Sequence of protein 1:
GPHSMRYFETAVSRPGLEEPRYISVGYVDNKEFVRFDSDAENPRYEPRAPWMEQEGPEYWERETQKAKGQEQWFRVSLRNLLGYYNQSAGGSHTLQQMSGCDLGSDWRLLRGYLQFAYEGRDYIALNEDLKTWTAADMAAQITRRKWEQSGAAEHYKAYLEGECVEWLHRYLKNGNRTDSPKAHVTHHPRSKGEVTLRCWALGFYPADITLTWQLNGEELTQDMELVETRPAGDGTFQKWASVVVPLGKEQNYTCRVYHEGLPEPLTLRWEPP

Residue-level contacts at the interface:
Residue Q97 in protein 1 contacts residue N5 in protein 2 (closest heavy-atom distance 2.8 Å).
Residue L81 in protein 1 is in contact with residue V10 in protein 2 (closest heavy-atom distance 3.7 Å).
Residue W73 in protein 1 is in contact with residue Y9 in protein 2 (closest heavy-atom distance 3.7 Å).
Residue H155 in protein 1 interacts with residue N5 in protein 2 (closest heavy-atom distance 3.7 Å).
Residue Q70 in protein 1 interacts with residue E4 in protein 2 (closest heavy-atom distance 3.6 Å).
Residue W73 in protein 1 interacts with residue A8 in protein 2 (closest heavy-atom distance 3.2 Å).
Residue Y123 in protein 1 is in contact with residue V10 in protein 2 (closest heavy-atom distance 3.6 Å).
Residue K146 in protein 1 interacts with residue Y9 in protein 2 (closest heavy-atom distance 3.2 Å).
Residue W73 in protein 1 interacts with residue N5 in protein 2 (closest heavy-atom distance 3.3 Å).
Residue L114 in protein 1 contacts residue L3 in protein 2 (closest heavy-atom distance 4.0 Å).
Residue Y59 in protein 1 contacts residue S1 in protein 2 (closest heavy-atom distance 4.2 Å).
Residue S99 in protein 1 is in contact with residue L3 in protein 2 (closest heavy-atom distance 3.8 Å).
Residue Y7 in protein 1 contacts residue S2 in protein 2 (closest heavy-atom distance 3.4 Å).
Residue M5 in protein 1 contacts residue S1 in protein 2 (closest heavy-atom distance 3.8 Å).
Residue E163 in protein 1 contacts residue S2 in protein 2 (closest heavy-atom distance 4.4 Å).
Residue H155 in protein 1 is in contact with residue L3 in protein 2 (closest heavy-atom distance 4.1 Å).
Residue W147 in protein 1 interacts with residue V10 in protein 2 (closest heavy-atom distance 4.0 Å).
Residue H155 in protein 1 is in contact with residue F6 in protein 2 (closest heavy-atom distance 3.5 Å).
Residue Q72 in protein 1 interacts with residue Y9 in protein 2 (closest heavy-atom distance 4.4 Å).
Residue Q70 in protein 1 is in contact with residue N5 in protein 2 (closest heavy-atom distance 2.8 Å).
Residue S150 in protein 1 interacts with residue A8 in protein 2 (closest heavy-atom distance 3.7 Å).
Residue Y7 in protein 1 interacts with residue S1 in protein 2 (closest heavy-atom distance 3.1 Å).
Residue H155 in protein 1 interacts with residue E4 in protein 2 (closest heavy-atom distance 2.9 Å).
Residue F74 in protein 1 interacts with residue N5 in protein 2 (closest heavy-atom distance 4.3 Å).
Residue Q97 in protein 1 interacts with residue L3 in protein 2 (closest heavy-atom distance 3.6 Å).
Residue N80 in protein 1 interacts with residue Y9 in protein 2 (closest heavy-atom distance 3.8 Å).
Residue Y45 in protein 1 contacts residue S2 in protein 2 (closest heavy-atom distance 3.7 Å).
Residue S77 in protein 1 contacts residue V10 in protein 2 (closest heavy-atom distance 3.2 Å).
Residue K146 in protein 1 interacts with residue V10 in protein 2 (closest heavy-atom distance 2.9 Å).
Residue E163 in protein 1 interacts with residue S1 in protein 2 (closest heavy-atom distance 2.6 Å).
Residue Y159 in protein 1 is in contact with residue L3 in protein 2 (closest heavy-atom distance 3.5 Å).
Residue K66 in protein 1 interacts with residue S2 in protein 2 (closest heavy-atom distance 3.0 Å).
Residue G151 in protein 1 contacts residue F6 in protein 2 (closest heavy-atom distance 4.6 Å).
Residue E63 in protein 1 interacts with residue S2 in protein 2 (closest heavy-atom distance 2.8 Å).
Residue W147 in protein 1 is in contact with residue A8 in protein 2 (closest heavy-atom distance 3.5 Å).
Residue W147 in protein 1 interacts with residue Y9 in protein 2 (closest heavy-atom distance 2.9 Å).
Residue L95 in protein 1 contacts residue V10 in protein 2 (closest heavy-atom distance 4.4 Å).
Residue Y84 in protein 1 is in contact with residue V10 in protein 2 (closest heavy-atom distance 2.8 Å).
Residue Y156 in protein 1 is in contact with residue N5 in protein 2 (closest heavy-atom distance 3.5 Å).
Residue Y156 in protein 1 contacts residue L3 in protein 2 (closest heavy-atom distance 3.8 Å).
Residue T143 in protein 1 is in contact with residue V10 in protein 2 (closest heavy-atom distance 2.6 Å).
Residue G69 in protein 1 contacts residue E4 in protein 2 (closest heavy-atom distance 3.6 Å).
Residue Y156 in protein 1 contacts residue F6 in protein 2 (closest heavy-atom distance 3.1 Å).
Residue E63 in protein 1 contacts residue S1 in protein 2 (closest heavy-atom distance 3.5 Å).
Residue W73 in protein 1 contacts residue F6 in protein 2 (closest heavy-atom distance 2.9 Å).
Residue W167 in protein 1 contacts residue S1 in protein 2 (closest heavy-atom distance 3.4 Å).
Residue S150 in protein 1 contacts residue F6 in protein 2 (closest heavy-atom distance 3.4 Å).
Residue K66 in protein 1 is in contact with residue E4 in protein 2 (closest heavy-atom distance 3.6 Å).
Residue V76 in protein 1 contacts residue Y9 in protein 2 (closest heavy-atom distance 3.6 Å).
Residue A152 in protein 1 interacts with residue F6 in protein 2 (closest heavy-atom distance 3.4 Å).
Residue S77 in protein 1 contacts residue Y9 in protein 2 (closest heavy-atom distance 3.5 Å).
Residue F116 in protein 1 is in contact with residue N5 in protein 2 (closest heavy-atom distance 4.2 Å).
Residue N80 in protein 1 is in contact with residue V10 in protein 2 (closest heavy-atom distance 2.8 Å).
Residue Y159 in protein 1 contacts residue S2 in protein 2 (closest heavy-atom distance 3.7 Å).
Residue Q70 in protein 1 interacts with residue L3 in protein 2 (closest heavy-atom distance 3.5 Å).
Residue K66 in protein 1 interacts with residue S1 in protein 2 (closest heavy-atom distance 3.0 Å).
Residue W73 in protein 1 contacts residue R7 in protein 2 (closest heavy-atom distance 4.1 Å).
Residue Y171 in protein 1 is in contact with residue S1 in protein 2 (closest heavy-atom distance 2.7 Å).
Residue W73 in protein 1 is in contact with residue V10 in protein 2 (closest heavy-atom distance 3.7 Å).
Residue Y159 in protein 1 interacts with residue S1 in protein 2 (closest heavy-atom distance 2.7 Å).

Sequence of protein 2:
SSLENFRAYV

The following describes two proteins that form a bound complex.